Sequence of the first protein:
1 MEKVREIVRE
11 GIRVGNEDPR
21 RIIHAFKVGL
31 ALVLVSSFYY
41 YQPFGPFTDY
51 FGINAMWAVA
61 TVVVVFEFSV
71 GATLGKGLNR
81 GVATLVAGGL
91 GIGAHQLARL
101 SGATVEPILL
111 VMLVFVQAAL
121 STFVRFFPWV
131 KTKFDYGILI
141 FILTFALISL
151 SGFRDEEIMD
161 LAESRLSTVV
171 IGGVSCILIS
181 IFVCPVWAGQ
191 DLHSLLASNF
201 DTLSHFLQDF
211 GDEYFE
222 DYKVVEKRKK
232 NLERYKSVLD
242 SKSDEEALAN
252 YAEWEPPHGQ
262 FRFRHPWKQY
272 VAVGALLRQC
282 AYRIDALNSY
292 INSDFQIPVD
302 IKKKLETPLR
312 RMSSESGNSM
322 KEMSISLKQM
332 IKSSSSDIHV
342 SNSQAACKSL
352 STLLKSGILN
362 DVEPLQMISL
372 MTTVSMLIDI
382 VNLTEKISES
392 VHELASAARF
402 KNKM

The following describes two proteins that form a bound complex.

Sequence of the second protein:
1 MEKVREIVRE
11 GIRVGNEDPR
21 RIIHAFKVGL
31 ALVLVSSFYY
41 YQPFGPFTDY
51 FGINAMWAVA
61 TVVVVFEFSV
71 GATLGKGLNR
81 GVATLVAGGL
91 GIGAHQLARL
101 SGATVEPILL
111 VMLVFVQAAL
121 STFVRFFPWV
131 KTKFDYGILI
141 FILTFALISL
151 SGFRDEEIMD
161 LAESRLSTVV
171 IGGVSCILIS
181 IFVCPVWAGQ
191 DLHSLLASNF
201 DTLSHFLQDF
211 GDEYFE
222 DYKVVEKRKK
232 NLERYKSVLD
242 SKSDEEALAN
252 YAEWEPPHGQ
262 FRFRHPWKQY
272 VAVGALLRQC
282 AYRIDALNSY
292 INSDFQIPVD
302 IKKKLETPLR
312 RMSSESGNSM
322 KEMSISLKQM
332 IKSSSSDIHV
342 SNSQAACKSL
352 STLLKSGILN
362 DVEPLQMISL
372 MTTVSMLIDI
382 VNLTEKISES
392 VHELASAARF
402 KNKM

Contacts between the two chains:
Residue A146 in the first protein interacts with residue V59 in the second protein (closest heavy-atom distance 3.8 Å).
Residue K356 in the first protein contacts residue L366 in the second protein (closest heavy-atom distance 4.0 Å).
Residue S376 in the first protein interacts with residue T373 in the second protein (closest heavy-atom distance 2.8 Å).
Residue T122 in the first protein contacts residue V28 in the second protein (closest heavy-atom distance 3.6 Å).
Residue Y283 in the first protein contacts residue L240 in the second protein (closest heavy-atom distance 3.7 Å).
Residue A118 in the first protein is in contact with residue L32 in the second protein (closest heavy-atom distance 3.8 Å).
Residue R21 in the first protein is in contact with residue F126 in the second protein (closest heavy-atom distance 4.0 Å).
Residue F126 in the first protein interacts with residue R21 in the second protein (closest heavy-atom distance 4.0 Å).
Residue G11 in the first protein interacts with residue F127 in the second protein (closest heavy-atom distance 3.9 Å).
Residue L240 in the first protein is in contact with residue Y283 in the second protein (closest heavy-atom distance 3.7 Å).
Residue H24 in the first protein is in contact with residue F126 in the second protein (closest heavy-atom distance 3.6 Å).
Residue P128 in the first protein contacts residue E10 in the second protein (closest heavy-atom distance 3.7 Å).
Residue M372 in the first protein contacts residue M372 in the second protein (closest heavy-atom distance 3.7 Å).
Residue F123 in the first protein contacts residue G15 in the second protein (closest heavy-atom distance 3.9 Å).
Residue F126 in the first protein interacts with residue H24 in the second protein (closest heavy-atom distance 3.6 Å).
Residue V59 in the first protein is in contact with residue A146 in the second protein (closest heavy-atom distance 3.8 Å).
Residue V63 in the first protein interacts with residue I142 in the second protein (closest heavy-atom distance 3.8 Å).
Residue I369 in the first protein contacts residue L355 in the second protein (closest heavy-atom distance 3.9 Å).
Residue A60 in the first protein interacts with residue L143 in the second protein (closest heavy-atom distance 3.7 Å).
Residue S376 in the first protein contacts residue I369 in the second protein (closest heavy-atom distance 3.6 Å).
Residue M56 in the first protein interacts with residue L147 in the second protein (closest heavy-atom distance 3.9 Å).
Residue F123 in the first protein interacts with residue G11 in the second protein (closest heavy-atom distance 3.8 Å).
Residue L355 in the first protein interacts with residue P365 in the second protein (closest heavy-atom distance 3.7 Å).
Residue D286 in the first protein is in contact with residue R284 in the second protein (closest heavy-atom distance 3.2 Å).
Residue L139 in the first protein contacts residue V63 in the second protein (closest heavy-atom distance 3.7 Å).
Residue R284 in the first protein contacts residue D286 in the second protein (closest heavy-atom distance 3.2 Å).
Residue F127 in the first protein is in contact with residue E10 in the second protein (closest heavy-atom distance 3.9 Å).
Residue V114 in the first protein is in contact with residue L32 in the second protein (closest heavy-atom distance 3.9 Å).
Residue F126 in the first protein contacts residue F68 in the second protein (closest heavy-atom distance 3.5 Å).
Residue A119 in the first protein is in contact with residue A25 in the second protein (closest heavy-atom distance 3.5 Å).
Residue V28 in the first protein interacts with residue T122 in the second protein (closest heavy-atom distance 3.6 Å).
Residue Y283 in the first protein interacts with residue Y283 in the second protein (closest heavy-atom distance 3.3 Å).
Residue S36 in the first protein contacts residue L150 in the second protein (closest heavy-atom distance 3.9 Å).
Residue E10 in the first protein interacts with residue F127 in the second protein (closest heavy-atom distance 3.9 Å).
Residue F127 in the first protein interacts with residue G11 in the second protein (closest heavy-atom distance 3.9 Å).
Residue L150 in the first protein contacts residue S36 in the second protein (closest heavy-atom distance 3.9 Å).
Residue E10 in the first protein interacts with residue P128 in the second protein (closest heavy-atom distance 3.7 Å).
Residue I142 in the first protein contacts residue V63 in the second protein (closest heavy-atom distance 3.8 Å).
Residue M377 in the first protein contacts residue M377 in the second protein (closest heavy-atom distance 3.8 Å).
Residue I369 in the first protein interacts with residue S376 in the second protein (closest heavy-atom distance 3.6 Å).
Residue T373 in the first protein is in contact with residue S376 in the second protein (closest heavy-atom distance 2.8 Å).
Residue A25 in the first protein interacts with residue A119 in the second protein (closest heavy-atom distance 3.5 Å).
Residue L32 in the first protein is in contact with residue A118 in the second protein (closest heavy-atom distance 3.8 Å).
Residue G11 in the first protein contacts residue F123 in the second protein (closest heavy-atom distance 3.8 Å).
Residue G29 in the first protein interacts with residue F115 in the second protein (closest heavy-atom distance 3.5 Å).
Residue F68 in the first protein is in contact with residue F126 in the second protein (closest heavy-atom distance 3.5 Å).
Residue L143 in the first protein interacts with residue A60 in the second protein (closest heavy-atom distance 3.7 Å).
Residue V63 in the first protein is in contact with residue L139 in the second protein (closest heavy-atom distance 3.7 Å).
Residue T122 in the first protein is in contact with residue H24 in the second protein (closest heavy-atom distance 3.6 Å).
Residue L147 in the first protein is in contact with residue M56 in the second protein (closest heavy-atom distance 3.9 Å).
Residue V33 in the first protein contacts residue V111 in the second protein (closest heavy-atom distance 3.9 Å).
Residue F115 in the first protein interacts with residue G29 in the second protein (closest heavy-atom distance 3.5 Å).
Residue P107 in the first protein interacts with residue Y40 in the second protein (closest heavy-atom distance 3.6 Å).
Residue L32 in the first protein is in contact with residue V114 in the second protein (closest heavy-atom distance 3.9 Å).
Residue L355 in the first protein contacts residue I369 in the second protein (closest heavy-atom distance 3.9 Å).
Residue H24 in the first protein interacts with residue T122 in the second protein (closest heavy-atom distance 3.6 Å).
Residue P365 in the first protein contacts residue L355 in the second protein (closest heavy-atom distance 3.7 Å).
Residue V111 in the first protein contacts residue V33 in the second protein (closest heavy-atom distance 3.9 Å).
Residue G15 in the first protein is in contact with residue F123 in the second protein (closest heavy-atom distance 3.9 Å).
Residue Y40 in the first protein is in contact with residue P107 in the second protein (closest heavy-atom distance 3.6 Å).